Sequence of the second protein:
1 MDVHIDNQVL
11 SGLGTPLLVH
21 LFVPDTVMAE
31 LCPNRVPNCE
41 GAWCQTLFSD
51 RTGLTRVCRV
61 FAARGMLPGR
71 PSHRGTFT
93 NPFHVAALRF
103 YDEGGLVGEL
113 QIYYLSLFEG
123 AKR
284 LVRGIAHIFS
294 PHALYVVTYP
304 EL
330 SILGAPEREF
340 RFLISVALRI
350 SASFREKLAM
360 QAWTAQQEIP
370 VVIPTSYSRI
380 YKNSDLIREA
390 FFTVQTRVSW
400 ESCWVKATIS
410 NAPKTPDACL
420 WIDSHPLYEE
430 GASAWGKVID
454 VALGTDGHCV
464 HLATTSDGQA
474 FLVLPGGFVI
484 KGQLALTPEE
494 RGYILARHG

Sequence of the first protein:
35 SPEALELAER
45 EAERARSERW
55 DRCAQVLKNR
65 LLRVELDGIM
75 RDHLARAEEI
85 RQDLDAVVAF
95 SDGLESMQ

The following describes two proteins that form a bound complex.

Residue-level contacts at the interface:
Residue Y427 in the second protein is in contact with residue R50 in the first protein (closest heavy-atom distance 3.0 Å).
Residue E429 in the second protein contacts residue A46 in the first protein (closest heavy-atom distance 3.2 Å).
Residue L426 in the second protein contacts residue A46 in the first protein (closest heavy-atom distance 5.0 Å).
Residue H461 in the second protein interacts with residue E43 in the first protein (closest heavy-atom distance 3.3 Å).
Residue Y376 in the second protein contacts residue E40 in the first protein (closest heavy-atom distance 4.8 Å).
Residue F391 in the second protein interacts with residue W54 in the first protein (closest heavy-atom distance 3.3 Å).
Residue K381 in the second protein interacts with residue R44 in the first protein (closest heavy-atom distance 4.4 Å).
Residue E428 in the second protein is in contact with residue R50 in the first protein (closest heavy-atom distance 2.6 Å).
Residue E388 in the second protein contacts residue W54 in the first protein (closest heavy-atom distance 4.6 Å).
Residue K381 in the second protein interacts with residue E47 in the first protein (closest heavy-atom distance 3.0 Å).
Residue Y380 in the second protein contacts residue E47 in the first protein (closest heavy-atom distance 3.0 Å).
Residue I379 in the second protein contacts residue E40 in the first protein (closest heavy-atom distance 3.2 Å).
Residue G430 in the second protein interacts with residue R50 in the first protein (closest heavy-atom distance 4.7 Å).
Residue Y427 in the second protein contacts residue E47 in the first protein (closest heavy-atom distance 2.9 Å).
Residue Y380 in the second protein contacts residue E40 in the first protein (closest heavy-atom distance 4.7 Å).
Residue E428 in the second protein is in contact with residue R53 in the first protein (closest heavy-atom distance 4.2 Å).
Residue E429 in the second protein interacts with residue R50 in the first protein (closest heavy-atom distance 3.6 Å).
Residue Y380 in the second protein is in contact with residue E43 in the first protein (closest heavy-atom distance 2.9 Å).
Residue H461 in the second protein is in contact with residue L39 in the first protein (closest heavy-atom distance 3.8 Å).
Residue Y427 in the second protein is in contact with residue A46 in the first protein (closest heavy-atom distance 4.1 Å).
Residue E429 in the second protein contacts residue A42 in the first protein (closest heavy-atom distance 4.0 Å).
Residue Y427 in the second protein contacts residue E43 in the first protein (closest heavy-atom distance 5.0 Å).
Residue G460 in the second protein is in contact with residue E43 in the first protein (closest heavy-atom distance 4.3 Å).
Residue E429 in the second protein interacts with residue E43 in the first protein (closest heavy-atom distance 3.9 Å).